Sequence of the first protein:
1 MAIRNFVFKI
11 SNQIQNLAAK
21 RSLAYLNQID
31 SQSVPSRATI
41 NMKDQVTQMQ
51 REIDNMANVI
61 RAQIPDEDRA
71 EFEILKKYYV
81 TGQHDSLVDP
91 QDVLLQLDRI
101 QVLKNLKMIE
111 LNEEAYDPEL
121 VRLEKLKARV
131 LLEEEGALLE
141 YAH

This data describes a binding interaction between two proteins.

Interface contacts:
Residue F369 in the second protein contacts residue F8 in the first protein (closest heavy-atom distance 3.8 Å).
Residue Y500 in the second protein is in contact with residue K43 in the first protein (closest heavy-atom distance 3.5 Å).
Residue Y582 in the second protein interacts with residue S11 in the first protein (closest heavy-atom distance 3.1 Å).
Residue L503 in the second protein is in contact with residue I40 in the first protein (closest heavy-atom distance 3.7 Å).
Residue K562 in the second protein contacts residue N5 in the first protein (closest heavy-atom distance 3.0 Å).
Residue A542 in the second protein interacts with residue Q32 in the first protein (closest heavy-atom distance 3.4 Å).
Residue S492 in the second protein contacts residue S22 in the first protein (closest heavy-atom distance 3.6 Å).
Residue K562 in the second protein interacts with residue R4 in the first protein (closest heavy-atom distance 3.8 Å).
Residue G493 in the second protein contacts residue Y25 in the first protein (closest heavy-atom distance 3.7 Å).
Residue W363 in the second protein interacts with residue K9 in the first protein (closest heavy-atom distance 3.8 Å).
Residue L503 in the second protein interacts with residue S36 in the first protein (closest heavy-atom distance 3.3 Å).
Residue R563 in the second protein contacts residue R4 in the first protein (closest heavy-atom distance 2.3 Å).
Residue L538 in the second protein contacts residue R37 in the first protein (closest heavy-atom distance 3.4 Å).
Residue Y502 in the second protein contacts residue L26 in the first protein (closest heavy-atom distance 3.2 Å).
Residue L503 in the second protein is in contact with residue T39 in the first protein (closest heavy-atom distance 3.5 Å).
Residue Q598 in the second protein interacts with residue L23 in the first protein (closest heavy-atom distance 3.8 Å).
Residue I486 in the second protein interacts with residue L23 in the first protein (closest heavy-atom distance 3.7 Å).
Residue S534 in the second protein contacts residue D44 in the first protein (closest heavy-atom distance 2.8 Å).
Residue A594 in the second protein interacts with residue N16 in the first protein (closest heavy-atom distance 3.8 Å).
Residue L506 in the second protein contacts residue S36 in the first protein (closest heavy-atom distance 3.8 Å).
Residue Y367 in the second protein interacts with residue N5 in the first protein (closest heavy-atom distance 3.8 Å).
Residue Y582 in the second protein contacts residue Q15 in the first protein (closest heavy-atom distance 3.7 Å).
Residue A595 in the second protein contacts residue L23 in the first protein (closest heavy-atom distance 3.8 Å).
Residue I560 in the second protein interacts with residue F8 in the first protein (closest heavy-atom distance 3.8 Å).
Residue Y367 in the second protein contacts residue R4 in the first protein (closest heavy-atom distance 3.4 Å).
Residue F370 in the second protein is in contact with residue N12 in the first protein (closest heavy-atom distance 3.1 Å).
Residue S492 in the second protein is in contact with residue Y25 in the first protein (closest heavy-atom distance 3.9 Å).
Residue Y500 in the second protein interacts with residue T39 in the first protein (closest heavy-atom distance 3.6 Å).
Residue W363 in the second protein interacts with residue N5 in the first protein (closest heavy-atom distance 3.6 Å).
Residue S601 in the second protein is in contact with residue N27 in the first protein (closest heavy-atom distance 3.5 Å).
Residue A542 in the second protein is in contact with residue R37 in the first protein (closest heavy-atom distance 3.4 Å).
Residue F369 in the second protein is in contact with residue Q15 in the first protein (closest heavy-atom distance 3.1 Å).
Residue Q598 in the second protein is in contact with residue K20 in the first protein (closest heavy-atom distance 3.8 Å).
Residue E499 in the second protein is in contact with residue Y25 in the first protein (closest heavy-atom distance 3.5 Å).
Residue G590 in the second protein contacts residue Q15 in the first protein (closest heavy-atom distance 3.2 Å).
Residue I586 in the second protein is in contact with residue F8 in the first protein (closest heavy-atom distance 3.6 Å).
Residue I599 in the second protein is in contact with residue L26 in the first protein (closest heavy-atom distance 3.6 Å).
Residue L482 in the second protein is in contact with residue L26 in the first protein (closest heavy-atom distance 3.5 Å).
Residue E499 in the second protein is in contact with residue L26 in the first protein (closest heavy-atom distance 3.6 Å).
Residue A587 in the second protein is in contact with residue Q15 in the first protein (closest heavy-atom distance 3.5 Å).
Residue I541 in the second protein is in contact with residue I40 in the first protein (closest heavy-atom distance 3.7 Å).
Residue Y502 in the second protein is in contact with residue Q28 in the first protein (closest heavy-atom distance 3.0 Å).
Residue Y367 in the second protein is in contact with residue F8 in the first protein (closest heavy-atom distance 3.5 Å).
Residue S490 in the second protein is in contact with residue S22 in the first protein (closest heavy-atom distance 3.3 Å).
Residue R444 in the second protein interacts with residue Q32 in the first protein (closest heavy-atom distance 3.2 Å).
Residue F544 in the second protein contacts residue Q28 in the first protein (closest heavy-atom distance 3.3 Å).
Residue L503 in the second protein contacts residue Y25 in the first protein (closest heavy-atom distance 3.5 Å).
Residue Q598 in the second protein is in contact with residue A19 in the first protein (closest heavy-atom distance 3.8 Å).
Residue F369 in the second protein interacts with residue N12 in the first protein (closest heavy-atom distance 3.1 Å).
Residue S601 in the second protein contacts residue I29 in the first protein (closest heavy-atom distance 3.4 Å).
Residue N494 in the second protein interacts with residue M42 in the first protein (closest heavy-atom distance 3.5 Å).
Residue F370 in the second protein is in contact with residue N16 in the first protein (closest heavy-atom distance 2.9 Å).
Residue E504 in the second protein interacts with residue K43 in the first protein (closest heavy-atom distance 3.3 Å).
Residue Q598 in the second protein is in contact with residue N27 in the first protein (closest heavy-atom distance 2.6 Å).
Residue N543 in the second protein contacts residue Q32 in the first protein (closest heavy-atom distance 3.1 Å).
Residue I541 in the second protein is in contact with residue R37 in the first protein (closest heavy-atom distance 3.7 Å).
Residue A594 in the second protein interacts with residue A19 in the first protein (closest heavy-atom distance 3.5 Å).
Residue S489 in the second protein interacts with residue S22 in the first protein (closest heavy-atom distance 3.7 Å).
Residue S368 in the second protein contacts residue F8 in the first protein (closest heavy-atom distance 3.1 Å).
Residue A602 in the second protein contacts residue L26 in the first protein (closest heavy-atom distance 3.3 Å).

Sequence of the second protein:
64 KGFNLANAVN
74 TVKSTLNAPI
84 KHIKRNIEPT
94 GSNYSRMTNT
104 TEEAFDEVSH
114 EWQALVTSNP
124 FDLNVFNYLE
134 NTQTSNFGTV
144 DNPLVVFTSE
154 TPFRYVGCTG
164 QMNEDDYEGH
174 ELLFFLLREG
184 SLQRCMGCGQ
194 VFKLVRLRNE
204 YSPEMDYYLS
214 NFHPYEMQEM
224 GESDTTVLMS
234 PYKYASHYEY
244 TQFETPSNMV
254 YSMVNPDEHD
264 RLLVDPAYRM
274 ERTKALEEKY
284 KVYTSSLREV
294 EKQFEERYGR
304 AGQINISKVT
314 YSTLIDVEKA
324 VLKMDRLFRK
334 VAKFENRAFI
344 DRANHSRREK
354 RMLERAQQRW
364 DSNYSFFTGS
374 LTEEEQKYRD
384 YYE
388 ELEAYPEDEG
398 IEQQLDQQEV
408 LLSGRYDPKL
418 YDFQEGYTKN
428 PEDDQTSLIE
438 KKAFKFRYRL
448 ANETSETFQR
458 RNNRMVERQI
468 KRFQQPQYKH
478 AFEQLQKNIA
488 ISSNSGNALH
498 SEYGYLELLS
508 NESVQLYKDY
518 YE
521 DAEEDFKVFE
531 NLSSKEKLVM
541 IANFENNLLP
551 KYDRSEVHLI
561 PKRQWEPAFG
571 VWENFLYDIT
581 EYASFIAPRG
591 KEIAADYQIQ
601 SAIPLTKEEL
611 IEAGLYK